Sequence of chain B:
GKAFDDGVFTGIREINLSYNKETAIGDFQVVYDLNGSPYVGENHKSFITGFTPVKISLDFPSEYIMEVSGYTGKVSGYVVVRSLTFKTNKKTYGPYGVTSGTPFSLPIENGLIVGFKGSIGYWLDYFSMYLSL

These two protein chains interact to form a complex.

Sequence of chain A:
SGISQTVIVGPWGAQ

Contacts between the two chains:
Residue P107 in chain B is in contact with residue W15 in chain A (closest heavy-atom distance 3.5 Å).
Residue G111 in chain B interacts with residue V10 in chain A (closest heavy-atom distance 4.7 Å).
Residue N110 in chain B interacts with residue Q8 in chain A (closest heavy-atom distance 3.2 Å).
Residue P107 in chain B is in contact with residue G13 in chain A (closest heavy-atom distance 2.9 Å).
Residue N110 in chain B is in contact with residue T9 in chain A (closest heavy-atom distance 3.0 Å).
Residue I108 in chain B is in contact with residue V12 in chain A (closest heavy-atom distance 4.6 Å).
Residue L133 in chain B contacts residue Q8 in chain A (closest heavy-atom distance 3.5 Å).
Residue E109 in chain B interacts with residue I11 in chain A (closest heavy-atom distance 2.8 Å).
Residue L106 in chain B contacts residue W15 in chain A (closest heavy-atom distance 4.6 Å).
Residue N110 in chain B interacts with residue V10 in chain A (closest heavy-atom distance 3.4 Å).
Residue E109 in chain B contacts residue G13 in chain A (closest heavy-atom distance 3.6 Å).
Residue N110 in chain B contacts residue I11 in chain A (closest heavy-atom distance 3.0 Å).
Residue I108 in chain B interacts with residue G13 in chain A (closest heavy-atom distance 4.0 Å).
Residue I108 in chain B interacts with residue I11 in chain A (closest heavy-atom distance 3.7 Å).
Residue S105 in chain B interacts with residue W15 in chain A (closest heavy-atom distance 3.1 Å).
Residue L133 in chain B contacts residue V10 in chain A (closest heavy-atom distance 3.7 Å).
Residue L131 in chain B interacts with residue V12 in chain A (closest heavy-atom distance 3.8 Å).
Residue L106 in chain B interacts with residue V12 in chain A (closest heavy-atom distance 4.1 Å).
Residue P107 in chain B interacts with residue V12 in chain A (closest heavy-atom distance 3.5 Å).
Residue L133 in chain B is in contact with residue T9 in chain A (closest heavy-atom distance 3.7 Å).
Residue E109 in chain B contacts residue V12 in chain A (closest heavy-atom distance 4.4 Å).
Residue E109 in chain B is in contact with residue P14 in chain A (closest heavy-atom distance 4.0 Å).
Residue S132 in chain B interacts with residue V10 in chain A (closest heavy-atom distance 4.0 Å).
Residue P107 in chain B contacts residue P14 in chain A (closest heavy-atom distance 3.6 Å).
Residue L131 in chain B contacts residue V10 in chain A (closest heavy-atom distance 4.1 Å).
Residue P107 in chain B interacts with residue I11 in chain A (closest heavy-atom distance 4.6 Å).